Sequence of chain A:
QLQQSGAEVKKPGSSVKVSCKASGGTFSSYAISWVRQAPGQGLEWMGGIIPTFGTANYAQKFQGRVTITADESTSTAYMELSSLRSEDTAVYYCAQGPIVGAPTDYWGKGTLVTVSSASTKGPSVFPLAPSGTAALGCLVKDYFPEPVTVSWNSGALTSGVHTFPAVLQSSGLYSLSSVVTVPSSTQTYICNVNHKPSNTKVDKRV

Sequence of chain B:
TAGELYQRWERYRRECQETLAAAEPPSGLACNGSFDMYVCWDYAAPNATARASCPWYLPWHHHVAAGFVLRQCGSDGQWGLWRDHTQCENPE

These two protein chains interact to form a complex.

Interface contacts:
Residue A104 in chain A is in contact with residue Y34 in chain B (closest heavy-atom distance 3.5 Å).
Residue S31 in chain A is in contact with residue H113 in chain B (closest heavy-atom distance 4.1 Å).
Residue S31 in chain A is in contact with residue W88 in chain B (closest heavy-atom distance 4.0 Å).
Residue I101 in chain A is in contact with residue Y85 in chain B (closest heavy-atom distance 4.0 Å).
Residue V102 in chain A contacts residue A30 in chain B (closest heavy-atom distance 4.5 Å).
Residue P100 in chain A is in contact with residue L86 in chain B (closest heavy-atom distance 4.7 Å).
Residue Q98 in chain A is in contact with residue Y66 in chain B (closest heavy-atom distance 3.9 Å).
Residue T28 in chain A interacts with residue R111 in chain B (closest heavy-atom distance 4.2 Å).
Residue I52 in chain A contacts residue W88 in chain B (closest heavy-atom distance 4.2 Å).
Residue Y32 in chain A interacts with residue E117 in chain B (closest heavy-atom distance 4.6 Å).
Residue F55 in chain A interacts with residue W88 in chain B (closest heavy-atom distance 4.0 Å).
Residue P105 in chain A is in contact with residue W37 in chain B (closest heavy-atom distance 4.2 Å).
Residue T54 in chain A contacts residue P119 in chain B (closest heavy-atom distance 4.2 Å).
Residue P105 in chain A interacts with residue Y34 in chain B (closest heavy-atom distance 4.7 Å).
Residue S30 in chain A is in contact with residue W88 in chain B (closest heavy-atom distance 4.5 Å).
Residue Y32 in chain A contacts residue H113 in chain B (closest heavy-atom distance 2.6 Å).
Residue I101 in chain A interacts with residue Y34 in chain B (closest heavy-atom distance 4.0 Å).
Residue D107 in chain A interacts with residue D64 in chain B (closest heavy-atom distance 4.8 Å).
Residue F55 in chain A contacts residue P119 in chain B (closest heavy-atom distance 5.0 Å).
Residue E74 in chain A contacts residue E120 in chain B (closest heavy-atom distance 4.4 Å).
Residue Y32 in chain A interacts with residue Y66 in chain B (closest heavy-atom distance 3.1 Å).
Residue G99 in chain A contacts residue Y66 in chain B (closest heavy-atom distance 3.5 Å).
Residue I101 in chain A contacts residue L33 in chain B (closest heavy-atom distance 4.1 Å).
Residue N59 in chain A contacts residue A30 in chain B (closest heavy-atom distance 3.2 Å).
Residue Y108 in chain A is in contact with residue R111 in chain B (closest heavy-atom distance 4.5 Å).
Residue P100 in chain A contacts residue M65 in chain B (closest heavy-atom distance 3.5 Å).
Residue Y32 in chain A contacts residue R111 in chain B (closest heavy-atom distance 3.1 Å).
Residue A104 in chain A interacts with residue W37 in chain B (closest heavy-atom distance 4.1 Å).
Residue P105 in chain A is in contact with residue M65 in chain B (closest heavy-atom distance 4.9 Å).
Residue Y108 in chain A contacts residue Y66 in chain B (closest heavy-atom distance 3.6 Å).
Residue I52 in chain A interacts with residue L33 in chain B (closest heavy-atom distance 4.8 Å).
Residue I101 in chain A is in contact with residue L86 in chain B (closest heavy-atom distance 4.9 Å).
Residue S31 in chain A interacts with residue E117 in chain B (closest heavy-atom distance 2.4 Å).
Residue I101 in chain A interacts with residue W37 in chain B (closest heavy-atom distance 4.5 Å).
Residue I52 in chain A interacts with residue P87 in chain B (closest heavy-atom distance 4.4 Å).
Residue F55 in chain A is in contact with residue L33 in chain B (closest heavy-atom distance 4.9 Å).
Residue P100 in chain A is in contact with residue W37 in chain B (closest heavy-atom distance 3.1 Å).
Residue P100 in chain A interacts with residue Y85 in chain B (closest heavy-atom distance 4.1 Å).
Residue F55 in chain A is in contact with residue P87 in chain B (closest heavy-atom distance 3.9 Å).
Residue G103 in chain A is in contact with residue Y34 in chain B (closest heavy-atom distance 3.5 Å).
Residue S31 in chain A interacts with residue L86 in chain B (closest heavy-atom distance 4.3 Å).
Residue D107 in chain A is in contact with residue M65 in chain B (closest heavy-atom distance 3.2 Å).
Residue P100 in chain A contacts residue Y66 in chain B (closest heavy-atom distance 3.8 Å).
Residue D107 in chain A contacts residue Y66 in chain B (closest heavy-atom distance 2.8 Å).
Residue T28 in chain A is in contact with residue H113 in chain B (closest heavy-atom distance 4.9 Å).
Residue I101 in chain A contacts residue P87 in chain B (closest heavy-atom distance 4.1 Å).